Sequence of chain A:
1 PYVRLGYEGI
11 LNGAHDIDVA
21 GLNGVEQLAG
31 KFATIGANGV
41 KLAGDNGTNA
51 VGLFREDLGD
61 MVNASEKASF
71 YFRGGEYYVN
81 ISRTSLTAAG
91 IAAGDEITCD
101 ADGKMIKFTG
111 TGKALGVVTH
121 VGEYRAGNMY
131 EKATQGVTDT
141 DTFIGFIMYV

Contacts between the two chains:
Residue L42 in chain B interacts with residue M129 in chain A (closest heavy-atom distance 3.5 Å).
Residue A33 in chain B is in contact with residue G74 in chain A (closest heavy-atom distance 3.2 Å).
Residue M61 in chain B contacts residue E76 in chain A (closest heavy-atom distance 3.7 Å).
Residue L58 in chain B interacts with residue E56 in chain A (closest heavy-atom distance 3.5 Å).
Residue N63 in chain B contacts residue R55 in chain A (closest heavy-atom distance 3.5 Å).
Residue D60 in chain B contacts residue V25 in chain A (closest heavy-atom distance 3.8 Å).
Residue T87 in chain B contacts residue G136 in chain A (closest heavy-atom distance 4.2 Å).
Residue G39 in chain B interacts with residue Y130 in chain A (closest heavy-atom distance 3.6 Å).
Residue L42 in chain B interacts with residue K132 in chain A (closest heavy-atom distance 3.5 Å).
Residue D60 in chain B contacts residue A101 in chain A (closest heavy-atom distance 3.9 Å).
Residue I35 in chain B contacts residue A133 in chain A (closest heavy-atom distance 3.5 Å).
Residue Y2 in chain B contacts residue Y130 in chain A (closest heavy-atom distance 4.0 Å).
Residue E66 in chain B contacts residue F70 in chain A (closest heavy-atom distance 3.7 Å).
Residue N63 in chain B contacts residue Y71 in chain A (closest heavy-atom distance 3.9 Å).
Residue G36 in chain B is in contact with residue E131 in chain A (closest heavy-atom distance 3.8 Å).
Residue M61 in chain B contacts residue R73 in chain A (closest heavy-atom distance 3.6 Å).
Residue M61 in chain B contacts residue Y77 in chain A (closest heavy-atom distance 3.6 Å).
Residue I35 in chain B interacts with residue F72 in chain A (closest heavy-atom distance 3.3 Å).
Residue G94 in chain B interacts with residue T134 in chain A (closest heavy-atom distance 3.4 Å).
Residue L42 in chain B is in contact with residue E131 in chain A (closest heavy-atom distance 3.7 Å).
Residue L42 in chain B interacts with residue Y130 in chain A (closest heavy-atom distance 3.5 Å).
Residue T87 in chain B is in contact with residue V137 in chain A (closest heavy-atom distance 4.1 Å).
Residue F32 in chain B is in contact with residue G75 in chain A (closest heavy-atom distance 4.0 Å).
Residue R4 in chain B contacts residue T134 in chain A (closest heavy-atom distance 3.0 Å).
Residue G94 in chain B interacts with residue G75 in chain A (closest heavy-atom distance 3.8 Å).
Residue L42 in chain B interacts with residue T134 in chain A (closest heavy-atom distance 4.3 Å).
Residue T34 in chain B interacts with residue Y71 in chain A (closest heavy-atom distance 3.7 Å).
Residue L5 in chain B contacts residue G136 in chain A (closest heavy-atom distance 3.9 Å).
Residue A93 in chain B interacts with residue A133 in chain A (closest heavy-atom distance 4.2 Å).
Residue A37 in chain B is in contact with residue F70 in chain A (closest heavy-atom distance 3.8 Å).
Residue I35 in chain B interacts with residue K132 in chain A (closest heavy-atom distance 3.8 Å).
Residue F32 in chain B interacts with residue E76 in chain A (closest heavy-atom distance 3.4 Å).
Residue D60 in chain B is in contact with residue E76 in chain A (closest heavy-atom distance 3.4 Å).
Residue V121 in chain B contacts residue F70 in chain A (closest heavy-atom distance 4.0 Å).
Residue G94 in chain B interacts with residue A133 in chain A (closest heavy-atom distance 4.2 Å).
Residue T34 in chain B is in contact with residue G74 in chain A (closest heavy-atom distance 3.9 Å).
Residue Y2 in chain B contacts residue M129 in chain A (closest heavy-atom distance 3.7 Å).
Residue V40 in chain B interacts with residue Y130 in chain A (closest heavy-atom distance 3.5 Å).
Residue T34 in chain B contacts residue Y77 in chain A (closest heavy-atom distance 4.3 Å).
Residue G36 in chain B is in contact with residue F70 in chain A (closest heavy-atom distance 3.8 Å).
Residue M61 in chain B contacts residue Y78 in chain A (closest heavy-atom distance 3.7 Å).
Residue D60 in chain B is in contact with residue Y77 in chain A (closest heavy-atom distance 3.9 Å).
Residue I35 in chain B interacts with residue Y71 in chain A (closest heavy-atom distance 3.5 Å).
Residue D57 in chain B is in contact with residue R55 in chain A (closest heavy-atom distance 3.6 Å).
Residue I35 in chain B is in contact with residue F70 in chain A (closest heavy-atom distance 3.2 Å).
Residue P1 in chain B contacts residue M129 in chain A (closest heavy-atom distance 3.3 Å).
Residue K41 in chain B interacts with residue Y130 in chain A (closest heavy-atom distance 3.9 Å).
Residue D60 in chain B contacts residue D102 in chain A (closest heavy-atom distance 3.7 Å).
Residue L58 in chain B is in contact with residue Y78 in chain A (closest heavy-atom distance 3.5 Å).
Residue T34 in chain B interacts with residue F72 in chain A (closest heavy-atom distance 3.6 Å).
Residue G94 in chain B interacts with residue G74 in chain A (closest heavy-atom distance 3.7 Å).
Residue T34 in chain B is in contact with residue E76 in chain A (closest heavy-atom distance 4.2 Å).
Residue L5 in chain B is in contact with residue T134 in chain A (closest heavy-atom distance 3.3 Å).
Residue A64 in chain B is in contact with residue Y71 in chain A (closest heavy-atom distance 3.5 Å).
Residue G59 in chain B contacts residue A101 in chain A (closest heavy-atom distance 3.8 Å).
Residue A93 in chain B is in contact with residue T134 in chain A (closest heavy-atom distance 3.4 Å).
Residue G59 in chain B contacts residue Y78 in chain A (closest heavy-atom distance 4.0 Å).
Residue I35 in chain B contacts residue E131 in chain A (closest heavy-atom distance 3.6 Å).
Residue T34 in chain B contacts residue R73 in chain A (closest heavy-atom distance 3.6 Å).
Residue D57 in chain B contacts residue E56 in chain A (closest heavy-atom distance 4.2 Å).

Sequence of chain B:
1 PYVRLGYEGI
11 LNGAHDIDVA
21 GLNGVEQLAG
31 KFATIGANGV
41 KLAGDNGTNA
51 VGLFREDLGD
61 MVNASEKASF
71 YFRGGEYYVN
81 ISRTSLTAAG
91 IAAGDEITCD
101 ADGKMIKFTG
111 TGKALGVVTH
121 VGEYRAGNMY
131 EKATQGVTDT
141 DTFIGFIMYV

These two protein chains interact to form a complex.